Contacts between the two chains:
Residue Y171 in protein 2 is in contact with residue F1 in protein 1 (closest heavy-atom distance 2.8 Å).
Residue K66 in protein 2 is in contact with residue F1 in protein 1 (closest heavy-atom distance 3.3 Å).
Residue W147 in protein 2 contacts residue G9 in protein 1 (closest heavy-atom distance 3.5 Å).
Residue T143 in protein 2 contacts residue L11 in protein 1 (closest heavy-atom distance 3.9 Å).
Residue K66 in protein 2 contacts residue T4 in protein 1 (closest heavy-atom distance 4.3 Å).
Residue E63 in protein 2 interacts with residue L2 in protein 1 (closest heavy-atom distance 2.8 Å).
Residue L156 in protein 2 is in contact with residue L8 in protein 1 (closest heavy-atom distance 4.0 Å).
Residue L81 in protein 2 contacts residue L11 in protein 1 (closest heavy-atom distance 3.4 Å).
Residue T73 in protein 2 is in contact with residue R15 in protein 1 (closest heavy-atom distance 2.9 Å).
Residue R97 in protein 2 interacts with residue G9 in protein 1 (closest heavy-atom distance 2.8 Å).
Residue A69 in protein 2 is in contact with residue P5 in protein 1 (closest heavy-atom distance 3.7 Å).
Residue T80 in protein 2 contacts residue P13 in protein 1 (closest heavy-atom distance 3.6 Å).
Residue M45 in protein 2 is in contact with residue L2 in protein 1 (closest heavy-atom distance 3.5 Å).
Residue T80 in protein 2 contacts residue G12 in protein 1 (closest heavy-atom distance 4.1 Å).
Residue Y123 in protein 2 interacts with residue L11 in protein 1 (closest heavy-atom distance 3.5 Å).
Residue H70 in protein 2 interacts with residue L2 in protein 1 (closest heavy-atom distance 4.4 Å).
Residue H70 in protein 2 contacts residue P5 in protein 1 (closest heavy-atom distance 3.5 Å).
Residue F9 in protein 2 contacts residue L8 in protein 1 (closest heavy-atom distance 4.0 Å).
Residue Q72 in protein 2 interacts with residue R15 in protein 1 (closest heavy-atom distance 3.6 Å).
Residue W147 in protein 2 is in contact with residue L11 in protein 1 (closest heavy-atom distance 3.6 Å).
Residue Y159 in protein 2 is in contact with residue F1 in protein 1 (closest heavy-atom distance 2.7 Å).
Residue Y84 in protein 2 is in contact with residue L11 in protein 1 (closest heavy-atom distance 3.9 Å).
Residue L156 in protein 2 contacts residue E7 in protein 1 (closest heavy-atom distance 3.2 Å).
Residue D77 in protein 2 interacts with residue L11 in protein 1 (closest heavy-atom distance 4.0 Å).
Residue Y159 in protein 2 contacts residue E7 in protein 1 (closest heavy-atom distance 3.5 Å).
Residue Y159 in protein 2 is in contact with residue P3 in protein 1 (closest heavy-atom distance 3.4 Å).
Residue Y116 in protein 2 contacts residue L11 in protein 1 (closest heavy-atom distance 3.6 Å).
Residue K146 in protein 2 contacts residue G12 in protein 1 (closest heavy-atom distance 2.8 Å).
Residue Q155 in protein 2 interacts with residue E7 in protein 1 (closest heavy-atom distance 4.0 Å).
Residue K66 in protein 2 is in contact with residue P3 in protein 1 (closest heavy-atom distance 3.7 Å).
Residue H70 in protein 2 interacts with residue P3 in protein 1 (closest heavy-atom distance 2.8 Å).
Residue Y59 in protein 2 contacts residue F1 in protein 1 (closest heavy-atom distance 4.2 Å).
Residue T73 in protein 2 interacts with residue L10 in protein 1 (closest heavy-atom distance 3.7 Å).
Residue E63 in protein 2 contacts residue F1 in protein 1 (closest heavy-atom distance 3.3 Å).
Residue H70 in protein 2 is in contact with residue T4 in protein 1 (closest heavy-atom distance 3.5 Å).
Residue T80 in protein 2 interacts with residue L11 in protein 1 (closest heavy-atom distance 3.8 Å).
Residue T163 in protein 2 interacts with residue F1 in protein 1 (closest heavy-atom distance 3.5 Å).
Residue K146 in protein 2 is in contact with residue L11 in protein 1 (closest heavy-atom distance 3.4 Å).
Residue Y99 in protein 2 is in contact with residue P3 in protein 1 (closest heavy-atom distance 3.2 Å).
Residue V67 in protein 2 interacts with residue L2 in protein 1 (closest heavy-atom distance 3.7 Å).
Residue H70 in protein 2 is in contact with residue L8 in protein 1 (closest heavy-atom distance 3.6 Å).
Residue Q155 in protein 2 is in contact with residue E6 in protein 1 (closest heavy-atom distance 3.5 Å).
Residue F33 in protein 2 contacts residue F1 in protein 1 (closest heavy-atom distance 4.3 Å).
Residue F9 in protein 2 interacts with residue L2 in protein 1 (closest heavy-atom distance 4.0 Å).
Residue Y7 in protein 2 is in contact with residue F1 in protein 1 (closest heavy-atom distance 3.0 Å).
Residue Y159 in protein 2 contacts residue L2 in protein 1 (closest heavy-atom distance 3.9 Å).
Residue R97 in protein 2 contacts residue L8 in protein 1 (closest heavy-atom distance 2.9 Å).
Residue Y7 in protein 2 interacts with residue L2 in protein 1 (closest heavy-atom distance 3.6 Å).
Residue V152 in protein 2 contacts residue G9 in protein 1 (closest heavy-atom distance 3.6 Å).
Residue W167 in protein 2 is in contact with residue F1 in protein 1 (closest heavy-atom distance 3.3 Å).
Residue Y99 in protein 2 interacts with residue L8 in protein 1 (closest heavy-atom distance 3.6 Å).
Residue M5 in protein 2 is in contact with residue F1 in protein 1 (closest heavy-atom distance 3.6 Å).
Residue V152 in protein 2 is in contact with residue L8 in protein 1 (closest heavy-atom distance 3.9 Å).
Residue Y99 in protein 2 contacts residue L2 in protein 1 (closest heavy-atom distance 3.3 Å).
Residue H114 in protein 2 interacts with residue L8 in protein 1 (closest heavy-atom distance 3.8 Å).
Residue V76 in protein 2 interacts with residue R15 in protein 1 (closest heavy-atom distance 3.7 Å).
Residue K146 in protein 2 is in contact with residue L10 in protein 1 (closest heavy-atom distance 2.9 Å).
Residue K66 in protein 2 is in contact with residue L2 in protein 1 (closest heavy-atom distance 2.8 Å).
Residue W147 in protein 2 contacts residue L10 in protein 1 (closest heavy-atom distance 3.0 Å).
Residue D77 in protein 2 is in contact with residue G12 in protein 1 (closest heavy-atom distance 3.8 Å).

Sequence of protein 2:
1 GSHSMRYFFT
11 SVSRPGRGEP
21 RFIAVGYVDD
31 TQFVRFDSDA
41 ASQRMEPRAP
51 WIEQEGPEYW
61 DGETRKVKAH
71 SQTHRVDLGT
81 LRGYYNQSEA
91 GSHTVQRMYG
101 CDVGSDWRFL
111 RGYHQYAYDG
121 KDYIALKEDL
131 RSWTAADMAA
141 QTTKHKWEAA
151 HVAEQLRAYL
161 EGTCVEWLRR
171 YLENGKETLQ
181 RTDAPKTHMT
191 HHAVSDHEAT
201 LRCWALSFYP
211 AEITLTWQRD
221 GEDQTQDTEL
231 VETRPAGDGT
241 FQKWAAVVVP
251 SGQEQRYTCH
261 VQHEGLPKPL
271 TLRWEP

The following describes two proteins that form a bound complex.

Sequence of protein 1:
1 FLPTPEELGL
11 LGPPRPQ